This data describes a binding interaction between two proteins.

Sequence of protein 2:
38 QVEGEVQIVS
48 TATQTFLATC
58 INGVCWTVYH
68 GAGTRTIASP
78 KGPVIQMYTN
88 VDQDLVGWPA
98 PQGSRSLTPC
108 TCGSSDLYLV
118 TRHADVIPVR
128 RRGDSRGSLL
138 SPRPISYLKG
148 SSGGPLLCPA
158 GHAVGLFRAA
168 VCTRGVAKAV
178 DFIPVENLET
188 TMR

Sequence of protein 1:
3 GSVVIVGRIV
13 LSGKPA

Interface contacts:
Residue V46 in protein 2 interacts with residue V8 in protein 1 (closest heavy-atom distance 4.2 Å).
Residue Q44 in protein 2 contacts residue I7 in protein 1 (closest heavy-atom distance 4.4 Å).
Residue E42 in protein 2 is in contact with residue S14 in protein 1 (closest heavy-atom distance 4.7 Å).
Residue T73 in protein 2 is in contact with residue G3 in protein 1 (closest heavy-atom distance 3.9 Å).
Residue W95 in protein 2 interacts with residue V5 in protein 1 (closest heavy-atom distance 3.7 Å).
Residue L104 in protein 2 is in contact with residue L13 in protein 1 (closest heavy-atom distance 3.8 Å).
Residue P80 in protein 2 interacts with residue S4 in protein 1 (closest heavy-atom distance 4.6 Å).
Residue R72 in protein 2 interacts with residue S4 in protein 1 (closest heavy-atom distance 3.8 Å).
Residue V46 in protein 2 contacts residue V6 in protein 1 (closest heavy-atom distance 3.1 Å).
Residue Q44 in protein 2 contacts residue G9 in protein 1 (closest heavy-atom distance 3.7 Å).
Residue R72 in protein 2 is in contact with residue V5 in protein 1 (closest heavy-atom distance 3.6 Å).
Residue G41 in protein 2 is in contact with residue V12 in protein 1 (closest heavy-atom distance 4.2 Å).
Residue S47 in protein 2 contacts residue V5 in protein 1 (closest heavy-atom distance 3.8 Å).
Residue V117 in protein 2 is in contact with residue I11 in protein 1 (closest heavy-atom distance 4.6 Å).
Residue V43 in protein 2 is in contact with residue I11 in protein 1 (closest heavy-atom distance 2.7 Å).
Residue V39 in protein 2 is in contact with residue A18 in protein 1 (closest heavy-atom distance 3.8 Å).
Residue E42 in protein 2 interacts with residue V12 in protein 1 (closest heavy-atom distance 3.4 Å).
Residue S47 in protein 2 interacts with residue V8 in protein 1 (closest heavy-atom distance 3.8 Å).
Residue V39 in protein 2 is in contact with residue P17 in protein 1 (closest heavy-atom distance 3.6 Å).
Residue V39 in protein 2 interacts with residue V12 in protein 1 (closest heavy-atom distance 4.4 Å).
Residue E40 in protein 2 is in contact with residue R10 in protein 1 (closest heavy-atom distance 4.2 Å).
Residue V39 in protein 2 contacts residue K16 in protein 1 (closest heavy-atom distance 3.5 Å).
Residue A75 in protein 2 interacts with residue S4 in protein 1 (closest heavy-atom distance 4.0 Å).
Residue I45 in protein 2 is in contact with residue V8 in protein 1 (closest heavy-atom distance 2.8 Å).
Residue T118 in protein 2 is in contact with residue I11 in protein 1 (closest heavy-atom distance 3.8 Å).
Residue A121 in protein 2 is in contact with residue I11 in protein 1 (closest heavy-atom distance 4.0 Å).
Residue V117 in protein 2 contacts residue L13 in protein 1 (closest heavy-atom distance 4.2 Å).
Residue E40 in protein 2 contacts residue V12 in protein 1 (closest heavy-atom distance 3.8 Å).
Residue I45 in protein 2 is in contact with residue R10 in protein 1 (closest heavy-atom distance 4.3 Å).
Residue I74 in protein 2 interacts with residue S4 in protein 1 (closest heavy-atom distance 4.2 Å).
Residue V46 in protein 2 is in contact with residue V5 in protein 1 (closest heavy-atom distance 3.9 Å).
Residue V43 in protein 2 contacts residue L13 in protein 1 (closest heavy-atom distance 4.4 Å).
Residue V43 in protein 2 contacts residue G9 in protein 1 (closest heavy-atom distance 4.5 Å).
Residue A75 in protein 2 interacts with residue V6 in protein 1 (closest heavy-atom distance 4.0 Å).
Residue T73 in protein 2 is in contact with residue V5 in protein 1 (closest heavy-atom distance 2.6 Å).
Residue S47 in protein 2 interacts with residue V6 in protein 1 (closest heavy-atom distance 2.9 Å).
Residue I45 in protein 2 contacts residue G9 in protein 1 (closest heavy-atom distance 2.8 Å).
Residue V46 in protein 2 is in contact with residue I7 in protein 1 (closest heavy-atom distance 4.0 Å).
Residue R119 in protein 2 is in contact with residue I11 in protein 1 (closest heavy-atom distance 4.2 Å).
Residue V43 in protein 2 interacts with residue R10 in protein 1 (closest heavy-atom distance 3.4 Å).
Residue I45 in protein 2 interacts with residue V6 in protein 1 (closest heavy-atom distance 4.1 Å).
Residue P98 in protein 2 interacts with residue I7 in protein 1 (closest heavy-atom distance 3.9 Å).
Residue E42 in protein 2 contacts residue I11 in protein 1 (closest heavy-atom distance 3.2 Å).
Residue I74 in protein 2 contacts residue I7 in protein 1 (closest heavy-atom distance 4.2 Å).
Residue A69 in protein 2 contacts residue V5 in protein 1 (closest heavy-atom distance 4.3 Å).
Residue Q44 in protein 2 is in contact with residue R10 in protein 1 (closest heavy-atom distance 4.5 Å).
Residue R72 in protein 2 is in contact with residue G3 in protein 1 (closest heavy-atom distance 3.5 Å).
Residue T48 in protein 2 interacts with residue V5 in protein 1 (closest heavy-atom distance 4.2 Å).
Residue G100 in protein 2 interacts with residue R10 in protein 1 (closest heavy-atom distance 3.2 Å).
Residue A75 in protein 2 contacts residue V5 in protein 1 (closest heavy-atom distance 2.9 Å).
Residue E42 in protein 2 interacts with residue L13 in protein 1 (closest heavy-atom distance 2.7 Å).
Residue I45 in protein 2 contacts residue I7 in protein 1 (closest heavy-atom distance 3.7 Å).
Residue G41 in protein 2 contacts residue R10 in protein 1 (closest heavy-atom distance 4.2 Å).
Residue T73 in protein 2 is in contact with residue S4 in protein 1 (closest heavy-atom distance 3.2 Å).
Residue I74 in protein 2 contacts residue V5 in protein 1 (closest heavy-atom distance 3.3 Å).
Residue S47 in protein 2 is in contact with residue S4 in protein 1 (closest heavy-atom distance 4.0 Å).
Residue G41 in protein 2 contacts residue I11 in protein 1 (closest heavy-atom distance 3.4 Å).
Residue L154 in protein 2 interacts with residue L13 in protein 1 (closest heavy-atom distance 4.1 Å).
Residue V39 in protein 2 is in contact with residue R10 in protein 1 (closest heavy-atom distance 3.1 Å).
Residue I45 in protein 2 contacts residue I11 in protein 1 (closest heavy-atom distance 4.3 Å).